Sequence of chain B:
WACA

Residue-level contacts at the interface:
Residue G197 in chain A interacts with residue A3 in chain B (closest heavy-atom distance 3.9 Å).
Residue S199 in chain A interacts with residue W1 in chain B (closest heavy-atom distance 3.5 Å).
Residue I248 in chain A interacts with residue A3 in chain B (closest heavy-atom distance 4.1 Å).
Residue Y198 in chain A interacts with residue A3 in chain B (closest heavy-atom distance 3.5 Å).
Residue S199 in chain A is in contact with residue C5 in chain B (closest heavy-atom distance 5.0 Å).
Residue G197 in chain A contacts residue W1 in chain B (closest heavy-atom distance 3.2 Å).
Residue Y198 in chain A interacts with residue W1 in chain B (closest heavy-atom distance 4.2 Å).
Residue L242 in chain A contacts residue A3 in chain B (closest heavy-atom distance 3.7 Å).
Residue T194 in chain A contacts residue W1 in chain B (closest heavy-atom distance 3.9 Å).
Residue S199 in chain A contacts residue A3 in chain B (closest heavy-atom distance 2.7 Å).
Residue F200 in chain A is in contact with residue A3 in chain B (closest heavy-atom distance 4.2 Å).
Residue Q246 in chain A contacts residue A3 in chain B (closest heavy-atom distance 3.8 Å).

This data describes a binding interaction between two proteins.

Sequence of chain A:
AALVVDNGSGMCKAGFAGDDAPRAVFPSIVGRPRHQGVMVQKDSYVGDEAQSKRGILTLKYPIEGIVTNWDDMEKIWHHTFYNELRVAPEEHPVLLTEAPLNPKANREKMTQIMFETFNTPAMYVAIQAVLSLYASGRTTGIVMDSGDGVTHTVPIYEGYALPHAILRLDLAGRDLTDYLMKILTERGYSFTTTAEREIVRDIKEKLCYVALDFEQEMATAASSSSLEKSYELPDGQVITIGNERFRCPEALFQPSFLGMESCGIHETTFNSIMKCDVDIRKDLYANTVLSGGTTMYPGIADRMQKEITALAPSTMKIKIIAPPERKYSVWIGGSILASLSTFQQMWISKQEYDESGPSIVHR